Residue-level contacts at the interface:
Residue A217 in the second protein contacts residue H224 in the first protein (closest heavy-atom distance 2.9 Å).
Residue P56 in the second protein contacts residue D66 in the first protein (closest heavy-atom distance 3.0 Å).
Residue I219 in the second protein interacts with residue N248 in the first protein (closest heavy-atom distance 3.5 Å).
Residue R55 in the second protein interacts with residue Q104 in the first protein (closest heavy-atom distance 2.8 Å).
Residue N326 in the second protein is in contact with residue H367 in the first protein (closest heavy-atom distance 3.3 Å).
Residue T81 in the second protein is in contact with residue F85 in the first protein (closest heavy-atom distance 2.7 Å).
Residue L290 in the second protein is in contact with residue N294 in the first protein (closest heavy-atom distance 3.6 Å).
Residue L195 in the second protein is in contact with residue H224 in the first protein (closest heavy-atom distance 3.4 Å).
Residue G241 in the second protein contacts residue N248 in the first protein (closest heavy-atom distance 2.8 Å).
Residue P56 in the second protein interacts with residue G65 in the first protein (closest heavy-atom distance 3.5 Å).
Residue Y79 in the second protein interacts with residue A110 in the first protein (closest heavy-atom distance 3.5 Å).
Residue Y79 in the second protein contacts residue Q107 in the first protein (closest heavy-atom distance 2.5 Å).
Residue S136 in the second protein contacts residue F89 in the first protein (closest heavy-atom distance 2.6 Å).
Residue H174 in the second protein interacts with residue D199 in the first protein (closest heavy-atom distance 3.4 Å).
Residue N198 in the second protein is in contact with residue D199 in the first protein (closest heavy-atom distance 3.2 Å).
Residue D132 in the second protein interacts with residue Q104 in the first protein (closest heavy-atom distance 3.1 Å).
Residue P52 in the second protein interacts with residue Q104 in the first protein (closest heavy-atom distance 3.4 Å).
Residue E288 in the second protein interacts with residue H295 in the first protein (closest heavy-atom distance 2.9 Å).
Residue P52 in the second protein contacts residue L106 in the first protein (closest heavy-atom distance 3.0 Å).
Residue R196 in the second protein contacts residue D199 in the first protein (closest heavy-atom distance 2.8 Å).
Residue N13 in the second protein contacts residue P64 in the first protein (closest heavy-atom distance 2.9 Å).
Residue S330 in the second protein contacts residue D331 in the first protein (closest heavy-atom distance 2.5 Å).
Residue P12 in the second protein contacts residue T18 in the first protein (closest heavy-atom distance 3.4 Å).
Residue L243 in the second protein interacts with residue N247 in the first protein (closest heavy-atom distance 3.2 Å).
Residue Y79 in the second protein is in contact with residue G109 in the first protein (closest heavy-atom distance 3.4 Å).
Residue A130 in the second protein contacts residue Q104 in the first protein (closest heavy-atom distance 2.7 Å).
Residue R196 in the second protein contacts residue H224 in the first protein (closest heavy-atom distance 3.0 Å).
Residue T268 in the second protein contacts residue S269 in the first protein (closest heavy-atom distance 3.2 Å).
Residue Y79 in the second protein interacts with residue F90 in the first protein (closest heavy-atom distance 3.0 Å).
Residue P133 in the second protein interacts with residue Q104 in the first protein (closest heavy-atom distance 3.3 Å).
Residue N326 in the second protein interacts with residue V369 in the first protein (closest heavy-atom distance 3.5 Å).
Residue P133 in the second protein is in contact with residue N105 in the first protein (closest heavy-atom distance 3.4 Å).
Residue T292 in the second protein is in contact with residue D331 in the first protein (closest heavy-atom distance 2.5 Å).
Residue Y79 in the second protein contacts residue F89 in the first protein (closest heavy-atom distance 3.4 Å).
Residue G241 in the second protein contacts residue R271 in the first protein (closest heavy-atom distance 3.4 Å).
Residue D53 in the second protein contacts residue L106 in the first protein (closest heavy-atom distance 3.5 Å).
Residue P52 in the second protein is in contact with residue W103 in the first protein (closest heavy-atom distance 3.3 Å).
Residue N289 in the second protein contacts residue L333 in the first protein (closest heavy-atom distance 3.2 Å).
Residue P133 in the second protein contacts residue W103 in the first protein (closest heavy-atom distance 3.3 Å).
Residue K387 in the second protein interacts with residue P410 in the first protein (closest heavy-atom distance 3.5 Å).
Residue R196 in the second protein is in contact with residue N200 in the first protein (closest heavy-atom distance 3.1 Å).
Residue A217 in the second protein interacts with residue R271 in the first protein (closest heavy-atom distance 3.4 Å).
Residue A217 in the second protein interacts with residue N248 in the first protein (closest heavy-atom distance 3.3 Å).
Residue T218 in the second protein interacts with residue N248 in the first protein (closest heavy-atom distance 3.5 Å).
Residue G131 in the second protein interacts with residue Q104 in the first protein (closest heavy-atom distance 3.5 Å).
Residue D53 in the second protein interacts with residue Q107 in the first protein (closest heavy-atom distance 2.8 Å).
Residue P52 in the second protein interacts with residue N105 in the first protein (closest heavy-atom distance 3.4 Å).
Residue R141 in the second protein interacts with residue D142 in the first protein (closest heavy-atom distance 3.5 Å).
Residue S172 in the second protein contacts residue H87 in the first protein (closest heavy-atom distance 2.8 Å).
Residue A364 in the second protein is in contact with residue L365 in the first protein (closest heavy-atom distance 3.6 Å).
Residue A194 in the second protein interacts with residue H224 in the first protein (closest heavy-atom distance 3.4 Å).
Residue R407 in the second protein interacts with residue R407 in the first protein (closest heavy-atom distance 3.4 Å).
Residue S269 in the second protein is in contact with residue S269 in the first protein (closest heavy-atom distance 3.0 Å).
Residue R129 in the second protein contacts residue N105 in the first protein (closest heavy-atom distance 2.9 Å).
Residue P56 in the second protein contacts residue A110 in the first protein (closest heavy-atom distance 2.7 Å).
Residue R129 in the second protein is in contact with residue Q104 in the first protein (closest heavy-atom distance 3.3 Å).
Residue R407 in the second protein is in contact with residue D390 in the first protein (closest heavy-atom distance 2.8 Å).
Residue P12 in the second protein is in contact with residue P64 in the first protein (closest heavy-atom distance 3.6 Å).
Residue R264 in the second protein is in contact with residue H295 in the first protein (closest heavy-atom distance 3.4 Å).
Residue D132 in the second protein contacts residue W103 in the first protein (closest heavy-atom distance 3.6 Å).

Sequence of the first protein:
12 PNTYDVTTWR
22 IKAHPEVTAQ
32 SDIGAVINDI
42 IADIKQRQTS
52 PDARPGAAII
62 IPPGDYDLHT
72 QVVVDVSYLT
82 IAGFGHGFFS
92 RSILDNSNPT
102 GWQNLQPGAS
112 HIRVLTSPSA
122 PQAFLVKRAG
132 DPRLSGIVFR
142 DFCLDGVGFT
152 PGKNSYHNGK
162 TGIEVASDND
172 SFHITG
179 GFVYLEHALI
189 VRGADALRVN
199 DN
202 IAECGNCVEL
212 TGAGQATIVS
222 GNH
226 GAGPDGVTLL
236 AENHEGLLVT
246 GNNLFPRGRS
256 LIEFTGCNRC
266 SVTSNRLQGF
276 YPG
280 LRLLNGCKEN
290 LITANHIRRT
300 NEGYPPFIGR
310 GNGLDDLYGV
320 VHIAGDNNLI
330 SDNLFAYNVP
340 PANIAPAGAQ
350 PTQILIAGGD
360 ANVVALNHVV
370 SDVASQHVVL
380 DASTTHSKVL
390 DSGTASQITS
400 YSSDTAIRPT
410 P

Sequence of the second protein:
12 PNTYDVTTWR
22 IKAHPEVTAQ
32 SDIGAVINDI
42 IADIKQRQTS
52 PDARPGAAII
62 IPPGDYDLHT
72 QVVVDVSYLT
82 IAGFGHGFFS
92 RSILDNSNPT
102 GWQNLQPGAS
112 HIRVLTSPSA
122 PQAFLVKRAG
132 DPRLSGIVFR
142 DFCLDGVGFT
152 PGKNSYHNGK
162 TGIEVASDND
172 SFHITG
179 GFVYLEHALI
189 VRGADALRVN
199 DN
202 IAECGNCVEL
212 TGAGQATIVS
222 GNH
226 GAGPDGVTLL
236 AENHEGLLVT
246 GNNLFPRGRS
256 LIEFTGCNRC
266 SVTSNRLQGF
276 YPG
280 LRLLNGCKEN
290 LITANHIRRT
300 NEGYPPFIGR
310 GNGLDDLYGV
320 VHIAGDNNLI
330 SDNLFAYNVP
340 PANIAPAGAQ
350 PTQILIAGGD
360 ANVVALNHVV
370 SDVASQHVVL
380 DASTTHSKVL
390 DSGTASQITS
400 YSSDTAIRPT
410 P

These two protein chains interact to form a complex.